Interface contacts:
Residue L573 in protein 2 interacts with residue D1 in protein 1 (closest heavy-atom distance 3.6 Å).
Residue I572 in protein 2 is in contact with residue A3 in protein 1 (closest heavy-atom distance 3.6 Å).
Residue Q570 in protein 2 contacts residue A3 in protein 1 (closest heavy-atom distance 3.5 Å).
Residue A1 in protein 2 interacts with residue V2 in protein 1 (closest heavy-atom distance 4.5 Å).
Residue S569 in protein 2 contacts residue M7 in protein 1 (closest heavy-atom distance 3.9 Å).
Residue L758 in protein 2 contacts residue M6 in protein 1 (closest heavy-atom distance 4.3 Å).
Residue S569 in protein 2 contacts residue M6 in protein 1 (closest heavy-atom distance 2.8 Å).
Residue P574 in protein 2 is in contact with residue D1 in protein 1 (closest heavy-atom distance 3.6 Å).
Residue A563 in protein 2 is in contact with residue D1 in protein 1 (closest heavy-atom distance 4.7 Å).
Residue Y558 in protein 2 is in contact with residue D1 in protein 1 (closest heavy-atom distance 2.9 Å).
Residue H762 in protein 2 contacts residue M6 in protein 1 (closest heavy-atom distance 3.2 Å).
Residue D575 in protein 2 contacts residue V2 in protein 1 (closest heavy-atom distance 4.7 Å).
Residue M2 in protein 2 is in contact with residue I4 in protein 1 (closest heavy-atom distance 3.1 Å).
Residue L571 in protein 2 contacts residue A3 in protein 1 (closest heavy-atom distance 3.6 Å).
Residue A1 in protein 2 interacts with residue I4 in protein 1 (closest heavy-atom distance 3.2 Å).
Residue D575 in protein 2 contacts residue D1 in protein 1 (closest heavy-atom distance 2.7 Å).
Residue C759 in protein 2 contacts residue M6 in protein 1 (closest heavy-atom distance 4.6 Å).
Residue L571 in protein 2 interacts with residue I4 in protein 1 (closest heavy-atom distance 2.9 Å).
Residue L571 in protein 2 interacts with residue V2 in protein 1 (closest heavy-atom distance 3.6 Å).
Residue G3 in protein 2 is in contact with residue V2 in protein 1 (closest heavy-atom distance 4.2 Å).
Residue Q570 in protein 2 interacts with residue D5 in protein 1 (closest heavy-atom distance 3.0 Å).
Residue L573 in protein 2 is in contact with residue I4 in protein 1 (closest heavy-atom distance 4.6 Å).
Residue L573 in protein 2 contacts residue V2 in protein 1 (closest heavy-atom distance 3.0 Å).
Residue A1 in protein 2 is in contact with residue A3 in protein 1 (closest heavy-atom distance 4.4 Å).
Residue L571 in protein 2 is in contact with residue M6 in protein 1 (closest heavy-atom distance 4.0 Å).
Residue I572 in protein 2 interacts with residue V2 in protein 1 (closest heavy-atom distance 3.8 Å).
Residue K578 in protein 2 contacts residue V2 in protein 1 (closest heavy-atom distance 3.5 Å).
Residue I572 in protein 2 interacts with residue D1 in protein 1 (closest heavy-atom distance 3.8 Å).
Residue M2 in protein 2 is in contact with residue V2 in protein 1 (closest heavy-atom distance 3.8 Å).
Residue Q570 in protein 2 interacts with residue M6 in protein 1 (closest heavy-atom distance 4.7 Å).
Residue L758 in protein 2 is in contact with residue I4 in protein 1 (closest heavy-atom distance 3.7 Å).
Residue Y754 in protein 2 contacts residue I4 in protein 1 (closest heavy-atom distance 4.9 Å).
Residue S569 in protein 2 contacts residue I4 in protein 1 (closest heavy-atom distance 3.6 Å).
Residue S569 in protein 2 interacts with residue D5 in protein 1 (closest heavy-atom distance 3.5 Å).
Residue A1 in protein 2 is in contact with residue D5 in protein 1 (closest heavy-atom distance 4.9 Å).
Residue Q570 in protein 2 is in contact with residue I4 in protein 1 (closest heavy-atom distance 3.1 Å).

The following describes two proteins that form a bound complex.

Sequence of protein 1:
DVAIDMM

Sequence of protein 2:
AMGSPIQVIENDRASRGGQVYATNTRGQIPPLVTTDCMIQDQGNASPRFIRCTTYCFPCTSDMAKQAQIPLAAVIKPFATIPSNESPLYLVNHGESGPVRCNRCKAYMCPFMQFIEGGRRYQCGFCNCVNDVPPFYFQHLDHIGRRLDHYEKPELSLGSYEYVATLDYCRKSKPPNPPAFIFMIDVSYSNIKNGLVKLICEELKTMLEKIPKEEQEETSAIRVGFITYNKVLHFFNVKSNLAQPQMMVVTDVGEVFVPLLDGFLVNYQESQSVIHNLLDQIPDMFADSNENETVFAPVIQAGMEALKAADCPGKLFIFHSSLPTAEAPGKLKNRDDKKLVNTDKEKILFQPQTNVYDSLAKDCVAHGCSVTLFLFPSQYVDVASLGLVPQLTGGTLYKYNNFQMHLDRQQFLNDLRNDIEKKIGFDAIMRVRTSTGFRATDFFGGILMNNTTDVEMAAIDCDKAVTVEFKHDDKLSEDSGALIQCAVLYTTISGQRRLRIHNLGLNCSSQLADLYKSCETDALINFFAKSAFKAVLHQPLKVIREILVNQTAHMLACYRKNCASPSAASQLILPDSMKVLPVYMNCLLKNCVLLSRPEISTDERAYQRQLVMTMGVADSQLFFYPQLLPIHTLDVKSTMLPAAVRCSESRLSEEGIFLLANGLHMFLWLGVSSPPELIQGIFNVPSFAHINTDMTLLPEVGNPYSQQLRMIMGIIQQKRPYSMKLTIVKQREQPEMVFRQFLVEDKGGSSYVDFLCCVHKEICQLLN